Sequence of protein 1:
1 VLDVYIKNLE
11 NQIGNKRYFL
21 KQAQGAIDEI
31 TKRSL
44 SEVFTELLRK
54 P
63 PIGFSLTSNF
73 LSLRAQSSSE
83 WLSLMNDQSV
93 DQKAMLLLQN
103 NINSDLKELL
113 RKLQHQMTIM

The following describes two proteins that form a bound complex.

Sequence of protein 2:
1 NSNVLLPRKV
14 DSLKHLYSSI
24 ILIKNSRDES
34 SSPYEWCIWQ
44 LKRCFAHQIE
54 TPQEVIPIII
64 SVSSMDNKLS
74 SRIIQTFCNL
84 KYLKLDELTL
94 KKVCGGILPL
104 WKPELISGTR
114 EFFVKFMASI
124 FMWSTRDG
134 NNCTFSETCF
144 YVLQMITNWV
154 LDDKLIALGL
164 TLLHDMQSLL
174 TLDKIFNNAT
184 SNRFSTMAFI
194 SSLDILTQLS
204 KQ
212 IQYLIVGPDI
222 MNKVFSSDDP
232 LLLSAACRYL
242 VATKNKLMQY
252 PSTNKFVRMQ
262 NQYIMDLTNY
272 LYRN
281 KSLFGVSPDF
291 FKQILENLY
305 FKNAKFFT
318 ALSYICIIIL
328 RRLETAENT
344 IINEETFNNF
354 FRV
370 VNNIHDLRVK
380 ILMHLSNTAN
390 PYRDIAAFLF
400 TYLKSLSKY

Interface contacts:
Residue A182 in protein 2 is in contact with residue F72 in protein 1 (closest heavy-atom distance 3.4 Å).
Residue T183 in protein 2 interacts with residue F72 in protein 1 (closest heavy-atom distance 4.2 Å).
Residue S67 in protein 2 is in contact with residue Q101 in protein 1 (closest heavy-atom distance 4.2 Å).
Residue A182 in protein 2 is in contact with residue L68 in protein 1 (closest heavy-atom distance 3.9 Å).
Residue L19 in protein 2 interacts with residue D107 in protein 1 (closest heavy-atom distance 4.2 Å).
Residue S184 in protein 2 is in contact with residue L75 in protein 1 (closest heavy-atom distance 3.3 Å).
Residue S64 in protein 2 contacts residue M97 in protein 1 (closest heavy-atom distance 4.4 Å).
Residue L19 in protein 2 contacts residue L108 in protein 1 (closest heavy-atom distance 3.7 Å).
Residue R186 in protein 2 interacts with residue L73 in protein 1 (closest heavy-atom distance 4.6 Å).
Residue K94 in protein 2 interacts with residue L86 in protein 1 (closest heavy-atom distance 4.0 Å).
Residue F143 in protein 2 is in contact with residue W83 in protein 1 (closest heavy-atom distance 3.9 Å).
Residue S184 in protein 2 is in contact with residue F72 in protein 1 (closest heavy-atom distance 3.9 Å).
Residue G98 in protein 2 is in contact with residue Q90 in protein 1 (closest heavy-atom distance 3.9 Å).
Residue M68 in protein 2 is in contact with residue Q101 in protein 1 (closest heavy-atom distance 3.3 Å).
Residue N185 in protein 2 interacts with residue R76 in protein 1 (closest heavy-atom distance 4.7 Å).
Residue R186 in protein 2 interacts with residue A77 in protein 1 (closest heavy-atom distance 4.9 Å).
Residue F187 in protein 2 interacts with residue S79 in protein 1 (closest heavy-atom distance 3.6 Å).
Residue N297 in protein 2 interacts with residue P54 in protein 1 (closest heavy-atom distance 4.7 Å).
Residue R186 in protein 2 contacts residue S79 in protein 1 (closest heavy-atom distance 2.9 Å).
Residue S287 in protein 2 interacts with residue R52 in protein 1 (closest heavy-atom distance 3.3 Å).
Residue D230 in protein 2 contacts residue R76 in protein 1 (closest heavy-atom distance 4.6 Å).
Residue Q147 in protein 2 contacts residue Q94 in protein 1 (closest heavy-atom distance 4.9 Å).
Residue P231 in protein 2 is in contact with residue R76 in protein 1 (closest heavy-atom distance 3.5 Å).
Residue F187 in protein 2 contacts residue E82 in protein 1 (closest heavy-atom distance 4.1 Å).
Residue M190 in protein 2 is in contact with residue W83 in protein 1 (closest heavy-atom distance 3.4 Å).
Residue H18 in protein 2 contacts residue I104 in protein 1 (closest heavy-atom distance 3.3 Å).
Residue D229 in protein 2 interacts with residue F72 in protein 1 (closest heavy-atom distance 4.8 Å).
Residue F187 in protein 2 is in contact with residue W83 in protein 1 (closest heavy-atom distance 3.4 Å).
Residue R186 in protein 2 contacts residue S80 in protein 1 (closest heavy-atom distance 3.5 Å).
Residue I63 in protein 2 is in contact with residue M97 in protein 1 (closest heavy-atom distance 4.1 Å).
Residue S184 in protein 2 interacts with residue R76 in protein 1 (closest heavy-atom distance 4.3 Å).
Residue V286 in protein 2 contacts residue R52 in protein 1 (closest heavy-atom distance 4.6 Å).
Residue Y144 in protein 2 is in contact with residue Q90 in protein 1 (closest heavy-atom distance 2.5 Å).
Residue R186 in protein 2 contacts residue R76 in protein 1 (closest heavy-atom distance 3.1 Å).
Residue F290 in protein 2 is in contact with residue L51 in protein 1 (closest heavy-atom distance 4.7 Å).
Residue N181 in protein 2 is in contact with residue F72 in protein 1 (closest heavy-atom distance 3.2 Å).
Residue N185 in protein 2 interacts with residue L75 in protein 1 (closest heavy-atom distance 4.5 Å).
Residue F290 in protein 2 interacts with residue K53 in protein 1 (closest heavy-atom distance 3.7 Å).
Residue D229 in protein 2 contacts residue R76 in protein 1 (closest heavy-atom distance 3.6 Å).
Residue S67 in protein 2 interacts with residue M97 in protein 1 (closest heavy-atom distance 3.9 Å).
Residue N185 in protein 2 is in contact with residue S79 in protein 1 (closest heavy-atom distance 3.6 Å).
Residue S287 in protein 2 is in contact with residue L51 in protein 1 (closest heavy-atom distance 3.9 Å).
Residue S15 in protein 2 is in contact with residue D107 in protein 1 (closest heavy-atom distance 4.8 Å).
Residue N181 in protein 2 is in contact with residue L68 in protein 1 (closest heavy-atom distance 4.6 Å).
Residue S64 in protein 2 interacts with residue L100 in protein 1 (closest heavy-atom distance 4.9 Å).
Residue F290 in protein 2 contacts residue P54 in protein 1 (closest heavy-atom distance 3.6 Å).
Residue S64 in protein 2 interacts with residue Q101 in protein 1 (closest heavy-atom distance 3.3 Å).
Residue Y144 in protein 2 is in contact with residue L86 in protein 1 (closest heavy-atom distance 4.4 Å).
Residue S22 in protein 2 contacts residue L108 in protein 1 (closest heavy-atom distance 4.3 Å).
Residue V286 in protein 2 is in contact with residue L51 in protein 1 (closest heavy-atom distance 4.1 Å).
Residue T183 in protein 2 contacts residue N71 in protein 1 (closest heavy-atom distance 3.4 Å).
Residue A318 in protein 2 contacts residue L73 in protein 1 (closest heavy-atom distance 4.9 Å).
Residue Q293 in protein 2 interacts with residue P54 in protein 1 (closest heavy-atom distance 3.4 Å).
Residue T183 in protein 2 interacts with residue L75 in protein 1 (closest heavy-atom distance 4.4 Å).
Residue N180 in protein 2 interacts with residue F72 in protein 1 (closest heavy-atom distance 3.2 Å).
Residue F143 in protein 2 interacts with residue M87 in protein 1 (closest heavy-atom distance 3.7 Å).
Residue A182 in protein 2 contacts residue N71 in protein 1 (closest heavy-atom distance 4.1 Å).
Residue L19 in protein 2 is in contact with residue I104 in protein 1 (closest heavy-atom distance 3.8 Å).